Sequence of chain A:
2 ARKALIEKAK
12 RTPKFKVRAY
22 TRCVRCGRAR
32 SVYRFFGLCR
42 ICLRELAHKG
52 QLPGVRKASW

Sequence of chain B:
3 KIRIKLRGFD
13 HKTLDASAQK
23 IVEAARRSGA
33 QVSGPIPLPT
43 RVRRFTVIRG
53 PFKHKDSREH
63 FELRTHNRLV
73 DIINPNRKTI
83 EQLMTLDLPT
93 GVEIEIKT

Contacts between the two chains:
Residue E64 in chain B is in contact with residue R57 in chain A (closest heavy-atom distance 3.0 Å).
Residue H62 in chain B is in contact with residue A59 in chain A (closest heavy-atom distance 2.8 Å).
Residue H62 in chain B contacts residue W61 in chain A (closest heavy-atom distance 3.2 Å).
Residue L65 in chain B contacts residue P54 in chain A (closest heavy-atom distance 3.5 Å).
Residue V49 in chain B contacts residue R45 in chain A (closest heavy-atom distance 4.7 Å).
Residue E64 in chain B interacts with residue K58 in chain A (closest heavy-atom distance 4.7 Å).
Residue H62 in chain B contacts residue K58 in chain A (closest heavy-atom distance 3.6 Å).
Residue P53 in chain B is in contact with residue R41 in chain A (closest heavy-atom distance 4.2 Å).
Residue R51 in chain B is in contact with residue K58 in chain A (closest heavy-atom distance 4.2 Å).
Residue R51 in chain B is in contact with residue R45 in chain A (closest heavy-atom distance 2.8 Å).
Residue P53 in chain B interacts with residue I42 in chain A (closest heavy-atom distance 3.6 Å).
Residue F63 in chain B interacts with residue A59 in chain A (closest heavy-atom distance 3.8 Å).
Residue E64 in chain B interacts with residue S60 in chain A (closest heavy-atom distance 4.9 Å).
Residue F11 in chain B interacts with residue G55 in chain A (closest heavy-atom distance 3.6 Å).
Residue F47 in chain B is in contact with residue F36 in chain A (closest heavy-atom distance 4.2 Å).
Residue F63 in chain B interacts with residue A48 in chain A (closest heavy-atom distance 3.9 Å).
Residue F47 in chain B interacts with residue Y34 in chain A (closest heavy-atom distance 3.4 Å).
Residue F63 in chain B interacts with residue V56 in chain A (closest heavy-atom distance 4.3 Å).
Residue F63 in chain B contacts residue H49 in chain A (closest heavy-atom distance 3.8 Å).
Residue F54 in chain B is in contact with residue R41 in chain A (closest heavy-atom distance 3.8 Å).
Residue T48 in chain B interacts with residue Y34 in chain A (closest heavy-atom distance 3.2 Å).
Residue V49 in chain B contacts residue I42 in chain A (closest heavy-atom distance 4.4 Å).
Residue I50 in chain B is in contact with residue R45 in chain A (closest heavy-atom distance 4.6 Å).
Residue G52 in chain B interacts with residue R45 in chain A (closest heavy-atom distance 4.8 Å).
Residue V49 in chain B is in contact with residue L44 in chain A (closest heavy-atom distance 4.0 Å).
Residue R66 in chain B is in contact with residue G55 in chain A (closest heavy-atom distance 4.4 Å).
Residue L65 in chain B contacts residue G55 in chain A (closest heavy-atom distance 3.2 Å).
Residue F47 in chain B interacts with residue L44 in chain A (closest heavy-atom distance 4.2 Å).
Residue V49 in chain B is in contact with residue R41 in chain A (closest heavy-atom distance 2.8 Å).
Residue F63 in chain B contacts residue L44 in chain A (closest heavy-atom distance 4.8 Å).
Residue E61 in chain B is in contact with residue H49 in chain A (closest heavy-atom distance 3.1 Å).
Residue E61 in chain B is in contact with residue R45 in chain A (closest heavy-atom distance 2.2 Å).
Residue R46 in chain B contacts residue A59 in chain A (closest heavy-atom distance 4.1 Å).
Residue R46 in chain B is in contact with residue W61 in chain A (closest heavy-atom distance 2.9 Å).
Residue F47 in chain B contacts residue V56 in chain A (closest heavy-atom distance 5.0 Å).
Residue H62 in chain B interacts with residue R57 in chain A (closest heavy-atom distance 4.1 Å).
Residue E64 in chain B is in contact with residue G55 in chain A (closest heavy-atom distance 3.7 Å).
Residue F47 in chain B interacts with residue F37 in chain A (closest heavy-atom distance 3.2 Å).
Residue F63 in chain B interacts with residue R57 in chain A (closest heavy-atom distance 3.1 Å).
Residue R45 in chain B is in contact with residue F36 in chain A (closest heavy-atom distance 2.9 Å).
Residue E64 in chain B contacts residue V56 in chain A (closest heavy-atom distance 3.8 Å).
Residue E61 in chain B is in contact with residue K58 in chain A (closest heavy-atom distance 3.0 Å).
Residue E64 in chain B is in contact with residue A59 in chain A (closest heavy-atom distance 3.6 Å).
Residue F63 in chain B contacts residue R45 in chain A (closest heavy-atom distance 3.5 Å).
Residue I50 in chain B contacts residue R41 in chain A (closest heavy-atom distance 3.9 Å).
Residue V49 in chain B is in contact with residue Y34 in chain A (closest heavy-atom distance 3.4 Å).
Residue L65 in chain B contacts residue F36 in chain A (closest heavy-atom distance 3.2 Å).
Residue L65 in chain B interacts with residue V56 in chain A (closest heavy-atom distance 3.5 Å).
Residue G52 in chain B contacts residue R41 in chain A (closest heavy-atom distance 4.0 Å).
Residue F63 in chain B interacts with residue K58 in chain A (closest heavy-atom distance 4.0 Å).
Residue F11 in chain B interacts with residue P54 in chain A (closest heavy-atom distance 3.6 Å).

These two protein chains interact to form a complex.